Sequence of the second protein:
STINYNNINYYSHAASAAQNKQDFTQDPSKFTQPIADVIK

These two protein chains interact to form a complex.

Contacts between the two chains:
Residue Y35 in the first protein is in contact with residue F52 in the second protein (closest heavy-atom distance 3.8 Å).
Residue Y35 in the first protein interacts with residue K51 in the second protein (closest heavy-atom distance 3.4 Å).
Residue A34 in the first protein contacts residue K51 in the second protein (closest heavy-atom distance 5.0 Å).
Residue G36 in the first protein interacts with residue K51 in the second protein (closest heavy-atom distance 4.2 Å).
Residue V33 in the first protein contacts residue P55 in the second protein (closest heavy-atom distance 2.6 Å).
Residue A34 in the first protein contacts residue P55 in the second protein (closest heavy-atom distance 4.7 Å).
Residue E5 in the first protein is in contact with residue K61 in the second protein (closest heavy-atom distance 2.8 Å).
Residue N30 in the first protein is in contact with residue V59 in the second protein (closest heavy-atom distance 4.8 Å).
Residue V33 in the first protein is in contact with residue A57 in the second protein (closest heavy-atom distance 4.0 Å).
Residue I31 in the first protein interacts with residue I56 in the second protein (closest heavy-atom distance 3.1 Å).
Residue I31 in the first protein is in contact with residue D58 in the second protein (closest heavy-atom distance 4.8 Å).
Residue I31 in the first protein is in contact with residue P55 in the second protein (closest heavy-atom distance 4.1 Å).
Residue I31 in the first protein contacts residue A57 in the second protein (closest heavy-atom distance 2.7 Å).
Residue A6 in the first protein contacts residue K61 in the second protein (closest heavy-atom distance 5.0 Å).
Residue N30 in the first protein is in contact with residue D58 in the second protein (closest heavy-atom distance 3.2 Å).
Residue G36 in the first protein is in contact with residue P55 in the second protein (closest heavy-atom distance 4.7 Å).
Residue I169 in the first protein interacts with residue F52 in the second protein (closest heavy-atom distance 4.8 Å).
Residue A6 in the first protein interacts with residue I60 in the second protein (closest heavy-atom distance 4.5 Å).
Residue C32 in the first protein contacts residue A57 in the second protein (closest heavy-atom distance 4.8 Å).
Residue N30 in the first protein interacts with residue I56 in the second protein (closest heavy-atom distance 3.4 Å).
Residue C32 in the first protein is in contact with residue P55 in the second protein (closest heavy-atom distance 3.5 Å).
Residue D11 in the first protein is in contact with residue I60 in the second protein (closest heavy-atom distance 4.9 Å).
Residue Y35 in the first protein contacts residue P55 in the second protein (closest heavy-atom distance 4.5 Å).
Residue D11 in the first protein is in contact with residue D58 in the second protein (closest heavy-atom distance 3.4 Å).
Residue N30 in the first protein is in contact with residue A57 in the second protein (closest heavy-atom distance 4.4 Å).
Residue V33 in the first protein is in contact with residue I56 in the second protein (closest heavy-atom distance 4.6 Å).
Residue C32 in the first protein is in contact with residue I56 in the second protein (closest heavy-atom distance 4.2 Å).

Sequence of the first protein:
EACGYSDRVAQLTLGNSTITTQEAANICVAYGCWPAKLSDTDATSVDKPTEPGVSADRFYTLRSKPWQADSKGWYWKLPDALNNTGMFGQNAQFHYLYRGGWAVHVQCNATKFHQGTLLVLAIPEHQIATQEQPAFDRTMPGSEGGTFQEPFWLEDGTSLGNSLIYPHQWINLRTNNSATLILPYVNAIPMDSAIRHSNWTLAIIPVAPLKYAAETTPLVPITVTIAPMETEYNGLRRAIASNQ